These two protein chains interact to form a complex.

Sequence of the second protein:
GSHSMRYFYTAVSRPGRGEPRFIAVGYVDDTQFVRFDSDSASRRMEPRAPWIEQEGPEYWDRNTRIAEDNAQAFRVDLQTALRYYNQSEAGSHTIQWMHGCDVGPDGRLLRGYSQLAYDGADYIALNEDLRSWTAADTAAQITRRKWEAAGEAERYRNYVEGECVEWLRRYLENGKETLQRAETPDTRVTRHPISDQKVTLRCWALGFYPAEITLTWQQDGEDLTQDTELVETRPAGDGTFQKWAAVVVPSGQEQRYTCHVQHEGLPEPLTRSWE

Sequence of the first protein:
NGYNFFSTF

Contacts between the two chains:
Residue A81 in the second protein contacts residue F9 in the first protein (closest heavy-atom distance 4.6 Å).
Residue A73 in the second protein contacts residue F5 in the first protein (closest heavy-atom distance 3.7 Å).
Residue D77 in the second protein interacts with residue F9 in the first protein (closest heavy-atom distance 2.6 Å).
Residue W147 in the second protein interacts with residue F9 in the first protein (closest heavy-atom distance 4.0 Å).
Residue E152 in the second protein contacts residue F5 in the first protein (closest heavy-atom distance 3.3 Å).
Residue Y123 in the second protein is in contact with residue F9 in the first protein (closest heavy-atom distance 3.6 Å).
Residue Y159 in the second protein interacts with residue G2 in the first protein (closest heavy-atom distance 3.7 Å).
Residue D69 in the second protein interacts with residue N4 in the first protein (closest heavy-atom distance 3.3 Å).
Residue W97 in the second protein contacts residue Y3 in the first protein (closest heavy-atom distance 3.8 Å).
Residue Y7 in the second protein is in contact with residue N1 in the first protein (closest heavy-atom distance 3.5 Å).
Residue D77 in the second protein is in contact with residue T8 in the first protein (closest heavy-atom distance 3.1 Å).
Residue T143 in the second protein is in contact with residue F9 in the first protein (closest heavy-atom distance 3.1 Å).
Residue W147 in the second protein interacts with residue T8 in the first protein (closest heavy-atom distance 2.6 Å).
Residue Y156 in the second protein interacts with residue Y3 in the first protein (closest heavy-atom distance 3.2 Å).
Residue N70 in the second protein is in contact with residue N4 in the first protein (closest heavy-atom distance 4.0 Å).
Residue W97 in the second protein is in contact with residue F5 in the first protein (closest heavy-atom distance 4.1 Å).
Residue R155 in the second protein is in contact with residue Y3 in the first protein (closest heavy-atom distance 3.0 Å).
Residue W133 in the second protein is in contact with residue F5 in the first protein (closest heavy-atom distance 4.9 Å).
Residue E163 in the second protein contacts residue N1 in the first protein (closest heavy-atom distance 4.8 Å).
Residue T143 in the second protein interacts with residue T8 in the first protein (closest heavy-atom distance 4.4 Å).
Residue I142 in the second protein is in contact with residue F9 in the first protein (closest heavy-atom distance 4.8 Å).
Residue N70 in the second protein interacts with residue Y3 in the first protein (closest heavy-atom distance 3.1 Å).
Residue I66 in the second protein contacts residue G2 in the first protein (closest heavy-atom distance 3.7 Å).
Residue W147 in the second protein is in contact with residue S7 in the first protein (closest heavy-atom distance 3.8 Å).
Residue I95 in the second protein interacts with residue F9 in the first protein (closest heavy-atom distance 4.3 Å).
Residue Y159 in the second protein is in contact with residue Y3 in the first protein (closest heavy-atom distance 3.4 Å).
Residue W147 in the second protein contacts residue F5 in the first protein (closest heavy-atom distance 3.4 Å).
Residue Y59 in the second protein is in contact with residue N1 in the first protein (closest heavy-atom distance 3.8 Å).
Residue Y84 in the second protein is in contact with residue F9 in the first protein (closest heavy-atom distance 2.6 Å).
Residue V76 in the second protein contacts residue T8 in the first protein (closest heavy-atom distance 3.6 Å).
Residue Y159 in the second protein is in contact with residue N1 in the first protein (closest heavy-atom distance 2.5 Å).
Residue R62 in the second protein contacts residue N1 in the first protein (closest heavy-atom distance 3.3 Å).
Residue L116 in the second protein contacts residue F9 in the first protein (closest heavy-atom distance 4.0 Å).
Residue Y171 in the second protein is in contact with residue N1 in the first protein (closest heavy-atom distance 3.2 Å).
Residue N63 in the second protein interacts with residue G2 in the first protein (closest heavy-atom distance 2.9 Å).
Residue D69 in the second protein is in contact with residue F6 in the first protein (closest heavy-atom distance 4.9 Å).
Residue E152 in the second protein interacts with residue F6 in the first protein (closest heavy-atom distance 4.2 Å).
Residue A73 in the second protein interacts with residue S7 in the first protein (closest heavy-atom distance 4.8 Å).
Residue Y7 in the second protein is in contact with residue G2 in the first protein (closest heavy-atom distance 3.5 Å).
Residue H99 in the second protein is in contact with residue Y3 in the first protein (closest heavy-atom distance 3.7 Å).
Residue N70 in the second protein is in contact with residue F5 in the first protein (closest heavy-atom distance 3.1 Å).
Residue M5 in the second protein interacts with residue N1 in the first protein (closest heavy-atom distance 3.4 Å).
Residue R155 in the second protein is in contact with residue F6 in the first protein (closest heavy-atom distance 3.4 Å).
Residue A73 in the second protein interacts with residue T8 in the first protein (closest heavy-atom distance 3.5 Å).
Residue Y9 in the second protein is in contact with residue G2 in the first protein (closest heavy-atom distance 4.8 Å).
Residue E152 in the second protein is in contact with residue N4 in the first protein (closest heavy-atom distance 4.6 Å).
Residue R65 in the second protein contacts residue N4 in the first protein (closest heavy-atom distance 4.6 Å).
Residue E152 in the second protein contacts residue Y3 in the first protein (closest heavy-atom distance 2.6 Å).
Residue K146 in the second protein contacts residue F9 in the first protein (closest heavy-atom distance 3.0 Å).
Residue E152 in the second protein contacts residue S7 in the first protein (closest heavy-atom distance 2.7 Å).
Residue Y9 in the second protein contacts residue Y3 in the first protein (closest heavy-atom distance 4.4 Å).
Residue I66 in the second protein contacts residue Y3 in the first protein (closest heavy-atom distance 3.6 Å).
Residue W167 in the second protein interacts with residue N1 in the first protein (closest heavy-atom distance 3.1 Å).
Residue T80 in the second protein is in contact with residue F9 in the first protein (closest heavy-atom distance 3.5 Å).
Residue R155 in the second protein interacts with residue N4 in the first protein (closest heavy-atom distance 2.8 Å).
Residue N63 in the second protein contacts residue N1 in the first protein (closest heavy-atom distance 3.3 Å).
Residue I66 in the second protein contacts residue N1 in the first protein (closest heavy-atom distance 4.1 Å).
Residue R155 in the second protein is in contact with residue F5 in the first protein (closest heavy-atom distance 3.5 Å).
Residue A150 in the second protein contacts residue S7 in the first protein (closest heavy-atom distance 4.2 Å).
Residue I66 in the second protein contacts residue N4 in the first protein (closest heavy-atom distance 3.5 Å).